Sequence of the first protein:
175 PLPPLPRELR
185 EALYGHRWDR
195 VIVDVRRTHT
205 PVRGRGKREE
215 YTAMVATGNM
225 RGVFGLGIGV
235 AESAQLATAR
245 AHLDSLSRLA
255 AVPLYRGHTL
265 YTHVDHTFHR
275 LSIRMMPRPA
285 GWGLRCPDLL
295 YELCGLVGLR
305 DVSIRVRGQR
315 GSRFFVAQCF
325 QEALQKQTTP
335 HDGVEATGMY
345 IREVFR

This data describes a binding interaction between two proteins.

Contacts between the two chains:
Residue G869 in the second protein is in contact with residue M343 in the first protein (closest heavy-atom distance 4.4 Å).
Residue G869 in the second protein is in contact with residue R346 in the first protein (closest heavy-atom distance 3.4 Å).
Residue Y864 in the second protein interacts with residue P281 in the first protein (closest heavy-atom distance 3.3 Å).
Residue Y864 in the second protein interacts with residue Y259 in the first protein (closest heavy-atom distance 3.5 Å).
Residue P865 in the second protein interacts with residue T263 in the first protein (closest heavy-atom distance 4.1 Å).
Residue E868 in the second protein contacts residue E347 in the first protein (closest heavy-atom distance 4.6 Å).
Residue A878 in the second protein interacts with residue R346 in the first protein (closest heavy-atom distance 3.4 Å).
Residue G881 in the second protein interacts with residue R346 in the first protein (closest heavy-atom distance 3.5 Å).
Residue A866 in the second protein is in contact with residue R350 in the first protein (closest heavy-atom distance 4.0 Å).
Residue E868 in the second protein interacts with residue Y344 in the first protein (closest heavy-atom distance 4.2 Å).
Residue P865 in the second protein contacts residue Y259 in the first protein (closest heavy-atom distance 3.3 Å).
Residue L883 in the second protein contacts residue R260 in the first protein (closest heavy-atom distance 3.4 Å).
Residue R860 in the second protein interacts with residue R350 in the first protein (closest heavy-atom distance 3.1 Å).
Residue Y864 in the second protein interacts with residue P283 in the first protein (closest heavy-atom distance 3.8 Å).
Residue L872 in the second protein contacts residue V338 in the first protein (closest heavy-atom distance 4.6 Å).
Residue R860 in the second protein interacts with residue F349 in the first protein (closest heavy-atom distance 3.3 Å).
Residue P862 in the second protein contacts residue P283 in the first protein (closest heavy-atom distance 3.3 Å).
Residue T863 in the second protein interacts with residue Y259 in the first protein (closest heavy-atom distance 3.9 Å).
Residue E868 in the second protein interacts with residue V348 in the first protein (closest heavy-atom distance 3.3 Å).
Residue G869 in the second protein contacts residue I345 in the first protein (closest heavy-atom distance 4.5 Å).
Residue F867 in the second protein is in contact with residue R346 in the first protein (closest heavy-atom distance 4.7 Å).
Residue F867 in the second protein interacts with residue E347 in the first protein (closest heavy-atom distance 3.8 Å).
Residue Y870 in the second protein contacts residue R346 in the first protein (closest heavy-atom distance 3.7 Å).
Residue T863 in the second protein interacts with residue P283 in the first protein (closest heavy-atom distance 4.2 Å).
Residue L872 in the second protein interacts with residue G342 in the first protein (closest heavy-atom distance 3.6 Å).
Residue T863 in the second protein contacts residue R350 in the first protein (closest heavy-atom distance 3.2 Å).
Residue Y870 in the second protein is in contact with residue M343 in the first protein (closest heavy-atom distance 3.2 Å).
Residue Y864 in the second protein interacts with residue R350 in the first protein (closest heavy-atom distance 2.5 Å).
Residue Y870 in the second protein interacts with residue Y344 in the first protein (closest heavy-atom distance 2.5 Å).
Residue L872 in the second protein is in contact with residue M343 in the first protein (closest heavy-atom distance 3.5 Å).
Residue E880 in the second protein interacts with residue R346 in the first protein (closest heavy-atom distance 3.5 Å).
Residue T863 in the second protein contacts residue V348 in the first protein (closest heavy-atom distance 3.4 Å).
Residue E868 in the second protein is in contact with residue I345 in the first protein (closest heavy-atom distance 3.3 Å).
Residue Y870 in the second protein interacts with residue E347 in the first protein (closest heavy-atom distance 3.5 Å).
Residue P865 in the second protein contacts residue Y265 in the first protein (closest heavy-atom distance 3.6 Å).
Residue Y864 in the second protein is in contact with residue R282 in the first protein (closest heavy-atom distance 2.7 Å).
Residue R860 in the second protein contacts residue V348 in the first protein (closest heavy-atom distance 3.1 Å).
Residue G869 in the second protein interacts with residue Y344 in the first protein (closest heavy-atom distance 3.2 Å).
Residue P865 in the second protein contacts residue V348 in the first protein (closest heavy-atom distance 4.8 Å).
Residue A866 in the second protein is in contact with residue E347 in the first protein (closest heavy-atom distance 4.4 Å).
Residue L872 in the second protein is in contact with residue Y344 in the first protein (closest heavy-atom distance 4.3 Å).
Residue P862 in the second protein interacts with residue A284 in the first protein (closest heavy-atom distance 2.8 Å).
Residue Y864 in the second protein contacts residue V348 in the first protein (closest heavy-atom distance 3.4 Å).
Residue P865 in the second protein contacts residue L264 in the first protein (closest heavy-atom distance 3.7 Å).
Residue E882 in the second protein interacts with residue R346 in the first protein (closest heavy-atom distance 3.5 Å).
Residue L886 in the second protein interacts with residue F349 in the first protein (closest heavy-atom distance 3.5 Å).
Residue E882 in the second protein interacts with residue E347 in the first protein (closest heavy-atom distance 4.2 Å).
Residue L875 in the second protein is in contact with residue V338 in the first protein (closest heavy-atom distance 4.5 Å).
Residue A866 in the second protein interacts with residue V348 in the first protein (closest heavy-atom distance 3.7 Å).
Residue L883 in the second protein contacts residue Y259 in the first protein (closest heavy-atom distance 3.8 Å).
Residue E874 in the second protein contacts residue R346 in the first protein (closest heavy-atom distance 4.3 Å).
Residue L875 in the second protein contacts residue Y344 in the first protein (closest heavy-atom distance 3.9 Å).
Residue L883 in the second protein interacts with residue V348 in the first protein (closest heavy-atom distance 4.5 Å).
Residue P865 in the second protein is in contact with residue R350 in the first protein (closest heavy-atom distance 4.1 Å).
Residue F867 in the second protein interacts with residue R350 in the first protein (closest heavy-atom distance 4.0 Å).
Residue P871 in the second protein interacts with residue Y344 in the first protein (closest heavy-atom distance 4.0 Å).
Residue E868 in the second protein interacts with residue R346 in the first protein (closest heavy-atom distance 3.3 Å).
Residue T863 in the second protein contacts residue H262 in the first protein (closest heavy-atom distance 4.2 Å).
Residue Y870 in the second protein interacts with residue I345 in the first protein (closest heavy-atom distance 4.8 Å).
Residue P871 in the second protein contacts residue M343 in the first protein (closest heavy-atom distance 4.0 Å).

Sequence of the second protein:
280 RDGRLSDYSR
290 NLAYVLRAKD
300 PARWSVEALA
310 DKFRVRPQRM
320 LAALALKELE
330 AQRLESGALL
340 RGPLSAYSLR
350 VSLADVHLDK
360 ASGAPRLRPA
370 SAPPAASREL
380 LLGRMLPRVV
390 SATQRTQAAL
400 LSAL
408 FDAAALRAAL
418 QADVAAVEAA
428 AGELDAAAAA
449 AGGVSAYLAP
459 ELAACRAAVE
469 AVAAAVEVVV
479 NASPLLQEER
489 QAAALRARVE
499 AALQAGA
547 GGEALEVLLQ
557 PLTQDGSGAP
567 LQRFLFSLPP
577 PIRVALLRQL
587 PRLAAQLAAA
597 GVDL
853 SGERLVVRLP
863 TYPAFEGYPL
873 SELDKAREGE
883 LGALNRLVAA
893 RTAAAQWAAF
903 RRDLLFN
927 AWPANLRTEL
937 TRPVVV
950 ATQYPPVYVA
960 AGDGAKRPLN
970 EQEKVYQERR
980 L